Sequence of chain B:
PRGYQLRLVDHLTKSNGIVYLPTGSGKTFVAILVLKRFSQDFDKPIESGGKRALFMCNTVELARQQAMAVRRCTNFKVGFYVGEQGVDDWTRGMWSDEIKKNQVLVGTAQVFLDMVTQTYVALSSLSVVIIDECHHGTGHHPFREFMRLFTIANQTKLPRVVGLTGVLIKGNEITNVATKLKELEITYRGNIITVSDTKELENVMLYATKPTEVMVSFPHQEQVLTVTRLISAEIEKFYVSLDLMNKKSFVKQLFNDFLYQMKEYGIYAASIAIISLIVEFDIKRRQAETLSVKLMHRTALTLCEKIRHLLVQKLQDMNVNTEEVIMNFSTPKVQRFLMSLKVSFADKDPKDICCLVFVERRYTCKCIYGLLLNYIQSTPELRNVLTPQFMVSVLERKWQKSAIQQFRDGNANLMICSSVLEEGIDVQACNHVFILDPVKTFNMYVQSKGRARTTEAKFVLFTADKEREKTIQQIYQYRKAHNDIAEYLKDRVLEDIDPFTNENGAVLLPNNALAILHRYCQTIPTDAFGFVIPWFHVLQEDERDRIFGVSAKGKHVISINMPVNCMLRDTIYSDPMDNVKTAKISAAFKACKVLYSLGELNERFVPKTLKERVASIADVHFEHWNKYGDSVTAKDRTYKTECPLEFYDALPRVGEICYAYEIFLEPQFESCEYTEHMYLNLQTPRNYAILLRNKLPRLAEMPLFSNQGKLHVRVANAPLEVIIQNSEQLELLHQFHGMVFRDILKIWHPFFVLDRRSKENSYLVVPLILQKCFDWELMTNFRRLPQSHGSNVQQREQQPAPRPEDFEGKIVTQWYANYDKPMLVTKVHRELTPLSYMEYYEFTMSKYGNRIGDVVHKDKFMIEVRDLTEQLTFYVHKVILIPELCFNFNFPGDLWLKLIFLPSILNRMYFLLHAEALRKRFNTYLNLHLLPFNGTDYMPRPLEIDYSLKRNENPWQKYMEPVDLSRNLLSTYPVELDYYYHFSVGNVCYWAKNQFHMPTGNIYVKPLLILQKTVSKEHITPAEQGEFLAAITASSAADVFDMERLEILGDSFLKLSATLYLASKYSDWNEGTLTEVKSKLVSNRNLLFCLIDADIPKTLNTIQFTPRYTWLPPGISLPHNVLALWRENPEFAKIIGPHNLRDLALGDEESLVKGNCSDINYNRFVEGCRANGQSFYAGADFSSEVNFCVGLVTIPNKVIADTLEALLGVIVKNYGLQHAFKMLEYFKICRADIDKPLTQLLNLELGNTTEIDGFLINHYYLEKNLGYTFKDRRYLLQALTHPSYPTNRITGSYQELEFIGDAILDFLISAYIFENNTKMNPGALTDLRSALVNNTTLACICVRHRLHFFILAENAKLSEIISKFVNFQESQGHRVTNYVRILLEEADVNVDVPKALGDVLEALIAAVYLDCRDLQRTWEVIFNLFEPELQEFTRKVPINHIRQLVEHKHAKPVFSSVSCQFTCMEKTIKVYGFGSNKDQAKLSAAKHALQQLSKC

The following describes two proteins that form a bound complex.

Residue-level contacts at the interface:
Residue E1692 in chain B is in contact with residue V121 in chain A (closest heavy-atom distance 3.2 Å).
Residue M1691 in chain B contacts residue V121 in chain A (closest heavy-atom distance 3.2 Å).
Residue T330 in chain B contacts residue V294 in chain A (closest heavy-atom distance 3.1 Å).
Residue Y1105 in chain B contacts residue P114 in chain A (closest heavy-atom distance 3.7 Å).
Residue V1107 in chain B contacts residue M113 in chain A (closest heavy-atom distance 3.8 Å).
Residue L1109 in chain B contacts residue L224 in chain A (closest heavy-atom distance 3.8 Å).
Residue H1114 in chain B is in contact with residue N168 in chain A (closest heavy-atom distance 3.1 Å).
Residue T1104 in chain B contacts residue L224 in chain A (closest heavy-atom distance 3.2 Å).
Residue K334 in chain B is in contact with residue T312 in chain A (closest heavy-atom distance 3.5 Å).
Residue T1689 in chain B contacts residue Q122 in chain A (closest heavy-atom distance 3.4 Å).
Residue I303 in chain B is in contact with residue C225 in chain A (closest heavy-atom distance 3.6 Å).
Residue T327 in chain B interacts with residue V294 in chain A (closest heavy-atom distance 3.4 Å).
Residue M1092 in chain B contacts residue R143 in chain A (closest heavy-atom distance 3.7 Å).
Residue H337 in chain B contacts residue H228 in chain A (closest heavy-atom distance 3.5 Å).
Residue N255 in chain B interacts with residue S276 in chain A (closest heavy-atom distance 3.4 Å).
Residue Y1105 in chain B interacts with residue M222 in chain A (closest heavy-atom distance 3.3 Å).
Residue L253 in chain B contacts residue S277 in chain A (closest heavy-atom distance 3.6 Å).
Residue E1108 in chain B is in contact with residue A139 in chain A (closest heavy-atom distance 3.1 Å).
Residue Y1105 in chain B contacts residue G221 in chain A (closest heavy-atom distance 3.3 Å).
Residue R336 in chain B contacts residue C225 in chain A (closest heavy-atom distance 3.0 Å).
Residue H1667 in chain B is in contact with residue Q122 in chain A (closest heavy-atom distance 3.6 Å).
Residue H337 in chain B contacts residue M313 in chain A (closest heavy-atom distance 3.4 Å).
Residue Y1091 in chain B is in contact with residue Y144 in chain A (closest heavy-atom distance 3.6 Å).
Residue K334 in chain B is in contact with residue D308 in chain A (closest heavy-atom distance 3.2 Å).
Residue L338 in chain B contacts residue T312 in chain A (closest heavy-atom distance 3.7 Å).
Residue T330 in chain B contacts residue L295 in chain A (closest heavy-atom distance 3.8 Å).
Residue P1106 in chain B interacts with residue L224 in chain A (closest heavy-atom distance 3.9 Å).
Residue T330 in chain B is in contact with residue D292 in chain A (closest heavy-atom distance 3.8 Å).
Residue M1691 in chain B interacts with residue Y144 in chain A (closest heavy-atom distance 3.2 Å).
Residue E333 in chain B interacts with residue F291 in chain A (closest heavy-atom distance 3.4 Å).
Residue M1691 in chain B is in contact with residue Q122 in chain A (closest heavy-atom distance 3.2 Å).
Residue V307 in chain B is in contact with residue L224 in chain A (closest heavy-atom distance 3.4 Å).
Residue V1120 in chain B contacts residue L164 in chain A (closest heavy-atom distance 3.7 Å).
Residue N255 in chain B interacts with residue E275 in chain A (closest heavy-atom distance 2.9 Å).
Residue L1102 in chain B contacts residue C225 in chain A (closest heavy-atom distance 3.7 Å).
Residue L253 in chain B is in contact with residue S276 in chain A (closest heavy-atom distance 3.9 Å).
Residue L323 in chain B contacts residue M296 in chain A (closest heavy-atom distance 3.9 Å).
Residue S250 in chain B interacts with residue L282 in chain A (closest heavy-atom distance 3.7 Å).
Residue Y1111 in chain B is in contact with residue L164 in chain A (closest heavy-atom distance 3.7 Å).
Residue V1095 in chain B is in contact with residue S140 in chain A (closest heavy-atom distance 3.7 Å).
Residue K1666 in chain B interacts with residue S124 in chain A (closest heavy-atom distance 3.4 Å).
Residue H337 in chain B is in contact with residue K232 in chain A (closest heavy-atom distance 3.8 Å).
Residue Y1111 in chain B is in contact with residue I141 in chain A (closest heavy-atom distance 3.8 Å).
Residue L253 in chain B interacts with residue V274 in chain A (closest heavy-atom distance 3.8 Å).
Residue H337 in chain B is in contact with residue N229 in chain A (closest heavy-atom distance 3.3 Å).
Residue D1110 in chain B interacts with residue N168 in chain A (closest heavy-atom distance 3.1 Å).
Residue K246 in chain B interacts with residue H305 in chain A (closest heavy-atom distance 3.4 Å).
Residue T330 in chain B is in contact with residue V293 in chain A (closest heavy-atom distance 3.5 Å).
Residue Y1105 in chain B contacts residue R223 in chain A (closest heavy-atom distance 3.4 Å).
Residue Y1091 in chain B interacts with residue V142 in chain A (closest heavy-atom distance 3.4 Å).
Residue L253 in chain B interacts with residue L282 in chain A (closest heavy-atom distance 3.6 Å).
Residue P1106 in chain B contacts residue M222 in chain A (closest heavy-atom distance 3.2 Å).
Residue R313 in chain B contacts residue D292 in chain A (closest heavy-atom distance 3.9 Å).
Residue H337 in chain B is in contact with residue T312 in chain A (closest heavy-atom distance 3.6 Å).
Residue E1692 in chain B contacts residue Q122 in chain A (closest heavy-atom distance 3.3 Å).
Residue R326 in chain B is in contact with residue V294 in chain A (closest heavy-atom distance 3.6 Å).
Residue M254 in chain B interacts with residue S276 in chain A (closest heavy-atom distance 2.6 Å).
Residue P1106 in chain B interacts with residue R223 in chain A (closest heavy-atom distance 3.9 Å).
Residue K334 in chain B interacts with residue Y309 in chain A (closest heavy-atom distance 3.8 Å).
Residue H1667 in chain B contacts residue S124 in chain A (closest heavy-atom distance 3.4 Å).

Sequence of chain A:
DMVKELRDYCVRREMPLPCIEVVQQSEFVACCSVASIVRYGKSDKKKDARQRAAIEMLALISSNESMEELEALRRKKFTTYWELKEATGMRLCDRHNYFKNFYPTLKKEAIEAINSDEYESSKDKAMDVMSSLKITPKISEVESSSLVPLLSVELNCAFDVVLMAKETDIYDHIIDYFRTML